Sequence of protein 2:
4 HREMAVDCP

Contacts between the two chains:
Residue R46 in protein 1 contacts residue E6 in protein 2 (closest heavy-atom distance 3.0 Å).
Residue R24 in protein 1 is in contact with residue R5 in protein 2 (closest heavy-atom distance 3.2 Å).
Residue T82 in protein 1 interacts with residue M7 in protein 2 (closest heavy-atom distance 3.7 Å).
Residue T82 in protein 1 is in contact with residue A8 in protein 2 (closest heavy-atom distance 3.8 Å).
Residue D25 in protein 1 interacts with residue R5 in protein 2 (closest heavy-atom distance 3.2 Å).
Residue L92 in protein 1 is in contact with residue V9 in protein 2 (closest heavy-atom distance 4.5 Å).
Residue I23 in protein 1 is in contact with residue E6 in protein 2 (closest heavy-atom distance 3.2 Å).
Residue P18 in protein 1 interacts with residue D10 in protein 2 (closest heavy-atom distance 3.4 Å).
Residue Y22 in protein 1 is in contact with residue A8 in protein 2 (closest heavy-atom distance 3.2 Å).
Residue L78 in protein 1 contacts residue M7 in protein 2 (closest heavy-atom distance 4.0 Å).
Residue V86 in protein 1 interacts with residue A8 in protein 2 (closest heavy-atom distance 4.7 Å).
Residue D25 in protein 1 interacts with residue H4 in protein 2 (closest heavy-atom distance 2.7 Å).
Residue S45 in protein 1 interacts with residue E6 in protein 2 (closest heavy-atom distance 2.9 Å).
Residue T82 in protein 1 interacts with residue V9 in protein 2 (closest heavy-atom distance 4.4 Å).
Residue Y22 in protein 1 is in contact with residue M7 in protein 2 (closest heavy-atom distance 3.2 Å).
Residue K12 in protein 1 contacts residue D10 in protein 2 (closest heavy-atom distance 3.0 Å).
Residue D79 in protein 1 is in contact with residue M7 in protein 2 (closest heavy-atom distance 3.5 Å).
Residue G20 in protein 1 contacts residue C11 in protein 2 (closest heavy-atom distance 4.1 Å).
Residue P18 in protein 1 contacts residue C11 in protein 2 (closest heavy-atom distance 4.7 Å).
Residue I23 in protein 1 interacts with residue A8 in protein 2 (closest heavy-atom distance 4.9 Å).
Residue F21 in protein 1 interacts with residue V9 in protein 2 (closest heavy-atom distance 2.9 Å).
Residue F21 in protein 1 interacts with residue D10 in protein 2 (closest heavy-atom distance 4.5 Å).
Residue Y22 in protein 1 contacts residue C11 in protein 2 (closest heavy-atom distance 3.8 Å).
Residue V48 in protein 1 contacts residue C11 in protein 2 (closest heavy-atom distance 4.0 Å).
Residue Y22 in protein 1 interacts with residue V9 in protein 2 (closest heavy-atom distance 4.4 Å).
Residue G20 in protein 1 contacts residue V9 in protein 2 (closest heavy-atom distance 3.6 Å).
Residue L78 in protein 1 is in contact with residue R5 in protein 2 (closest heavy-atom distance 3.5 Å).
Residue I23 in protein 1 interacts with residue M7 in protein 2 (closest heavy-atom distance 2.7 Å).
Residue R24 in protein 1 is in contact with residue M7 in protein 2 (closest heavy-atom distance 4.9 Å).
Residue P18 in protein 1 is in contact with residue P12 in protein 2 (closest heavy-atom distance 3.9 Å).
Residue L19 in protein 1 is in contact with residue V9 in protein 2 (closest heavy-atom distance 4.0 Å).
Residue G26 in protein 1 is in contact with residue H4 in protein 2 (closest heavy-atom distance 3.9 Å).
Residue D79 in protein 1 interacts with residue R5 in protein 2 (closest heavy-atom distance 3.0 Å).
Residue R24 in protein 1 is in contact with residue H4 in protein 2 (closest heavy-atom distance 3.6 Å).
Residue S89 in protein 1 interacts with residue D10 in protein 2 (closest heavy-atom distance 4.8 Å).
Residue F21 in protein 1 interacts with residue C11 in protein 2 (closest heavy-atom distance 3.5 Å).
Residue V86 in protein 1 is in contact with residue D10 in protein 2 (closest heavy-atom distance 4.3 Å).
Residue Y22 in protein 1 contacts residue E6 in protein 2 (closest heavy-atom distance 4.0 Å).
Residue T27 in protein 1 contacts residue H4 in protein 2 (closest heavy-atom distance 4.8 Å).
Residue V48 in protein 1 is in contact with residue P12 in protein 2 (closest heavy-atom distance 4.8 Å).
Residue L78 in protein 1 is in contact with residue E6 in protein 2 (closest heavy-atom distance 4.1 Å).
Residue R24 in protein 1 contacts residue E6 in protein 2 (closest heavy-atom distance 3.8 Å).
Residue G20 in protein 1 interacts with residue D10 in protein 2 (closest heavy-atom distance 2.9 Å).
Residue I23 in protein 1 interacts with residue V9 in protein 2 (closest heavy-atom distance 4.2 Å).
Residue L19 in protein 1 interacts with residue D10 in protein 2 (closest heavy-atom distance 3.4 Å).
Residue I23 in protein 1 interacts with residue R5 in protein 2 (closest heavy-atom distance 4.4 Å).
Residue F21 in protein 1 is in contact with residue A8 in protein 2 (closest heavy-atom distance 3.9 Å).
Residue V86 in protein 1 contacts residue V9 in protein 2 (closest heavy-atom distance 4.2 Å).
Residue M85 in protein 1 is in contact with residue V9 in protein 2 (closest heavy-atom distance 3.8 Å).
Residue F21 in protein 1 is in contact with residue M7 in protein 2 (closest heavy-atom distance 4.6 Å).

This data describes a binding interaction between two proteins.

Sequence of protein 1:
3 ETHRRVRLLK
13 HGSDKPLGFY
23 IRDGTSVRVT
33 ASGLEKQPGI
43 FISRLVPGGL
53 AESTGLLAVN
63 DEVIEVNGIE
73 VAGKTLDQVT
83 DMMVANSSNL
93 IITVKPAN